Sequence of the second protein:
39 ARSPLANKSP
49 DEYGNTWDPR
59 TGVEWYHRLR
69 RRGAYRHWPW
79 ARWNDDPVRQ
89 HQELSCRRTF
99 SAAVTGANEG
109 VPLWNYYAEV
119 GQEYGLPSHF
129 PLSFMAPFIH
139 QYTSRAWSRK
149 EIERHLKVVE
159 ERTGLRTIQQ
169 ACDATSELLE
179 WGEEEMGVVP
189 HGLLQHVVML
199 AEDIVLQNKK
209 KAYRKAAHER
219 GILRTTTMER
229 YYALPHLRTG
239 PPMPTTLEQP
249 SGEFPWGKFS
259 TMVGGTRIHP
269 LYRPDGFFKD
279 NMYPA

These two protein chains interact to form a complex.

Residue-level contacts at the interface:
Residue W81 in the second protein contacts residue G37 in the first protein (closest heavy-atom distance 3.8 Å).
Residue T225 in the second protein is in contact with residue N135 in the first protein (closest heavy-atom distance 3.5 Å).
Residue D84 in the second protein interacts with residue Q108 in the first protein (closest heavy-atom distance 3.4 Å).
Residue Q205 in the second protein contacts residue S127 in the first protein (closest heavy-atom distance 3.4 Å).
Residue V118 in the second protein is in contact with residue R117 in the first protein (closest heavy-atom distance 3.2 Å).
Residue W63 in the second protein is in contact with residue L31 in the first protein (closest heavy-atom distance 3.8 Å).
Residue K208 in the second protein is in contact with residue A129 in the first protein (closest heavy-atom distance 3.4 Å).
Residue W78 in the second protein is in contact with residue E44 in the first protein (closest heavy-atom distance 3.5 Å).
Residue K208 in the second protein is in contact with residue L140 in the first protein (closest heavy-atom distance 3.6 Å).
Residue K208 in the second protein interacts with residue Y136 in the first protein (closest heavy-atom distance 3.6 Å).
Residue Y211 in the second protein interacts with residue E139 in the first protein (closest heavy-atom distance 3.6 Å).
Residue W81 in the second protein contacts residue I107 in the first protein (closest heavy-atom distance 3.6 Å).
Residue A79 in the second protein is in contact with residue K84 in the first protein (closest heavy-atom distance 3.8 Å).
Residue R66 in the second protein is in contact with residue H33 in the first protein (closest heavy-atom distance 3.3 Å).
Residue E227 in the second protein is in contact with residue N135 in the first protein (closest heavy-atom distance 3.4 Å).
Residue P57 in the second protein contacts residue L31 in the first protein (closest heavy-atom distance 3.6 Å).
Residue W76 in the second protein is in contact with residue E44 in the first protein (closest heavy-atom distance 3.4 Å).
Residue N82 in the second protein interacts with residue Q108 in the first protein (closest heavy-atom distance 3.4 Å).
Residue P85 in the second protein interacts with residue K84 in the first protein (closest heavy-atom distance 3.7 Å).
Residue M226 in the second protein is in contact with residue N133 in the first protein (closest heavy-atom distance 3.5 Å).
Residue A79 in the second protein contacts residue P39 in the first protein (closest heavy-atom distance 3.2 Å).
Residue A79 in the second protein contacts residue T41 in the first protein (closest heavy-atom distance 3.6 Å).
Residue W63 in the second protein is in contact with residue F32 in the first protein (closest heavy-atom distance 2.5 Å).
Residue E117 in the second protein contacts residue K109 in the first protein (closest heavy-atom distance 3.2 Å).
Residue W81 in the second protein contacts residue P39 in the first protein (closest heavy-atom distance 3.5 Å).
Residue E121 in the second protein interacts with residue M125 in the first protein (closest heavy-atom distance 2.8 Å).
Residue Y114 in the second protein is in contact with residue R112 in the first protein (closest heavy-atom distance 3.0 Å).
Residue W112 in the second protein is in contact with residue K109 in the first protein (closest heavy-atom distance 3.6 Å).
Residue M226 in the second protein is in contact with residue Y136 in the first protein (closest heavy-atom distance 3.5 Å).
Residue E121 in the second protein contacts residue S127 in the first protein (closest heavy-atom distance 3.6 Å).
Residue W55 in the second protein interacts with residue I89 in the first protein (closest heavy-atom distance 3.7 Å).
Residue M226 in the second protein contacts residue M128 in the first protein (closest heavy-atom distance 3.6 Å).
Residue E117 in the second protein is in contact with residue E132 in the first protein (closest heavy-atom distance 2.8 Å).
Residue K208 in the second protein interacts with residue L143 in the first protein (closest heavy-atom distance 3.7 Å).
Residue T225 in the second protein contacts residue N133 in the first protein (closest heavy-atom distance 3.1 Å).
Residue R222 in the second protein interacts with residue E139 in the first protein (closest heavy-atom distance 3.4 Å).
Residue T59 in the second protein interacts with residue L31 in the first protein (closest heavy-atom distance 3.8 Å).
Residue W81 in the second protein is in contact with residue R114 in the first protein (closest heavy-atom distance 3.8 Å).
Residue W112 in the second protein contacts residue R112 in the first protein (closest heavy-atom distance 3.2 Å).
Residue G119 in the second protein is in contact with residue R117 in the first protein (closest heavy-atom distance 3.0 Å).
Residue D83 in the second protein interacts with residue I107 in the first protein (closest heavy-atom distance 3.2 Å).
Residue M226 in the second protein contacts residue N135 in the first protein (closest heavy-atom distance 3.3 Å).
Residue G119 in the second protein interacts with residue S127 in the first protein (closest heavy-atom distance 3.2 Å).
Residue E117 in the second protein contacts residue S113 in the first protein (closest heavy-atom distance 3.2 Å).
Residue T224 in the second protein interacts with residue M128 in the first protein (closest heavy-atom distance 3.3 Å).
Residue Q120 in the second protein interacts with residue L120 in the first protein (closest heavy-atom distance 3.5 Å).
Residue G119 in the second protein is in contact with residue V130 in the first protein (closest heavy-atom distance 3.8 Å).
Residue Y140 in the second protein contacts residue L116 in the first protein (closest heavy-atom distance 3.2 Å).
Residue R222 in the second protein is in contact with residue N135 in the first protein (closest heavy-atom distance 3.3 Å).
Residue R212 in the second protein is in contact with residue E139 in the first protein (closest heavy-atom distance 2.3 Å).
Residue R58 in the second protein is in contact with residue V35 in the first protein (closest heavy-atom distance 3.3 Å).
Residue R87 in the second protein contacts residue D106 in the first protein (closest heavy-atom distance 3.7 Å).
Residue H89 in the second protein is in contact with residue Q108 in the first protein (closest heavy-atom distance 3.8 Å).
Residue A79 in the second protein contacts residue V40 in the first protein (closest heavy-atom distance 3.6 Å).
Residue D56 in the second protein interacts with residue F32 in the first protein (closest heavy-atom distance 3.6 Å).
Residue V118 in the second protein contacts residue L120 in the first protein (closest heavy-atom distance 3.8 Å).
Residue W81 in the second protein interacts with residue Y111 in the first protein (closest heavy-atom distance 3.7 Å).
Residue Y211 in the second protein is in contact with residue L142 in the first protein (closest heavy-atom distance 3.2 Å).
Residue P85 in the second protein interacts with residue P105 in the first protein (closest heavy-atom distance 3.5 Å).
Residue V86 in the second protein contacts residue D106 in the first protein (closest heavy-atom distance 3.3 Å).

Sequence of the first protein:
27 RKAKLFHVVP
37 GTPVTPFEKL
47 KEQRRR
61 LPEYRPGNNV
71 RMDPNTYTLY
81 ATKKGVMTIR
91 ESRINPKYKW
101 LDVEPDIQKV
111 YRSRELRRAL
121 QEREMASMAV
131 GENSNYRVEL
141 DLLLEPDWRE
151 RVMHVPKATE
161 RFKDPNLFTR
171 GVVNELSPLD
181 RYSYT